This data describes a binding interaction between two proteins.

Residue-level contacts at the interface:
Residue R51 in the second protein is in contact with residue E76 in the first protein (closest heavy-atom distance 4.6 Å).
Residue E76 in the second protein interacts with residue P116 in the first protein (closest heavy-atom distance 4.0 Å).
Residue V47 in the second protein is in contact with residue E82 in the first protein (closest heavy-atom distance 2.9 Å).
Residue Y80 in the second protein contacts residue V47 in the first protein (closest heavy-atom distance 4.1 Å).
Residue Y80 in the second protein interacts with residue Y49 in the first protein (closest heavy-atom distance 2.7 Å).
Residue I108 in the second protein is in contact with residue V47 in the first protein (closest heavy-atom distance 3.3 Å).
Residue E82 in the second protein contacts residue V47 in the first protein (closest heavy-atom distance 2.9 Å).
Residue A48 in the second protein is in contact with residue A81 in the first protein (closest heavy-atom distance 4.6 Å).
Residue W78 in the second protein interacts with residue Y49 in the first protein (closest heavy-atom distance 3.9 Å).
Residue R51 in the second protein contacts residue W78 in the first protein (closest heavy-atom distance 2.8 Å).
Residue I50 in the second protein interacts with residue I50 in the first protein (closest heavy-atom distance 4.0 Å).
Residue A48 in the second protein is in contact with residue T30 in the first protein (closest heavy-atom distance 3.2 Å).
Residue Y80 in the second protein is in contact with residue A48 in the first protein (closest heavy-atom distance 3.5 Å).
Residue A48 in the second protein contacts residue L28 in the first protein (closest heavy-atom distance 4.2 Å).
Residue V47 in the second protein is in contact with residue I108 in the first protein (closest heavy-atom distance 3.3 Å).
Residue W78 in the second protein interacts with residue R51 in the first protein (closest heavy-atom distance 2.8 Å).
Residue L28 in the second protein is in contact with residue I50 in the first protein (closest heavy-atom distance 4.5 Å).
Residue I79 in the second protein interacts with residue I50 in the first protein (closest heavy-atom distance 3.8 Å).
Residue V46 in the second protein is in contact with residue Y80 in the first protein (closest heavy-atom distance 3.9 Å).
Residue A48 in the second protein interacts with residue I108 in the first protein (closest heavy-atom distance 4.2 Å).
Residue I50 in the second protein interacts with residue L28 in the first protein (closest heavy-atom distance 4.5 Å).
Residue E76 in the second protein interacts with residue Y25 in the first protein (closest heavy-atom distance 2.9 Å).
Residue T32 in the second protein is in contact with residue L106 in the first protein (closest heavy-atom distance 3.3 Å).
Residue A81 in the second protein interacts with residue A48 in the first protein (closest heavy-atom distance 4.6 Å).
Residue V47 in the second protein contacts residue T30 in the first protein (closest heavy-atom distance 3.6 Å).
Residue T30 in the second protein is in contact with residue T30 in the first protein (closest heavy-atom distance 3.4 Å).
Residue E76 in the second protein interacts with residue R51 in the first protein (closest heavy-atom distance 4.6 Å).
Residue G77 in the second protein interacts with residue R51 in the first protein (closest heavy-atom distance 3.0 Å).
Residue N52 in the second protein interacts with residue E76 in the first protein (closest heavy-atom distance 3.2 Å).
Residue G77 in the second protein interacts with residue N52 in the first protein (closest heavy-atom distance 3.7 Å).
Residue N52 in the second protein contacts residue G77 in the first protein (closest heavy-atom distance 3.7 Å).
Residue E76 in the second protein contacts residue N52 in the first protein (closest heavy-atom distance 3.2 Å).
Residue I50 in the second protein contacts residue I79 in the first protein (closest heavy-atom distance 3.8 Å).
Residue L106 in the second protein interacts with residue V47 in the first protein (closest heavy-atom distance 3.6 Å).
Residue I108 in the second protein interacts with residue A48 in the first protein (closest heavy-atom distance 4.2 Å).
Residue Y49 in the second protein is in contact with residue I79 in the first protein (closest heavy-atom distance 3.4 Å).
Residue Y49 in the second protein contacts residue L28 in the first protein (closest heavy-atom distance 4.0 Å).
Residue V47 in the second protein interacts with residue Y80 in the first protein (closest heavy-atom distance 4.1 Å).
Residue V46 in the second protein interacts with residue E82 in the first protein (closest heavy-atom distance 3.6 Å).
Residue Y49 in the second protein contacts residue W78 in the first protein (closest heavy-atom distance 3.9 Å).
Residue E82 in the second protein interacts with residue V46 in the first protein (closest heavy-atom distance 3.6 Å).
Residue P116 in the second protein interacts with residue E76 in the first protein (closest heavy-atom distance 4.0 Å).
Residue A81 in the second protein interacts with residue V47 in the first protein (closest heavy-atom distance 3.5 Å).
Residue L28 in the second protein interacts with residue A48 in the first protein (closest heavy-atom distance 4.2 Å).
Residue I79 in the second protein is in contact with residue Y49 in the first protein (closest heavy-atom distance 3.4 Å).
Residue A48 in the second protein is in contact with residue Y80 in the first protein (closest heavy-atom distance 3.5 Å).
Residue Y49 in the second protein is in contact with residue Y80 in the first protein (closest heavy-atom distance 2.7 Å).
Residue L106 in the second protein contacts residue T32 in the first protein (closest heavy-atom distance 3.3 Å).
Residue R51 in the second protein contacts residue G77 in the first protein (closest heavy-atom distance 3.0 Å).
Residue Y25 in the second protein contacts residue E76 in the first protein (closest heavy-atom distance 2.9 Å).
Residue V47 in the second protein is in contact with residue L106 in the first protein (closest heavy-atom distance 3.6 Å).
Residue T30 in the second protein contacts residue A48 in the first protein (closest heavy-atom distance 3.2 Å).
Residue K54 in the second protein interacts with residue E76 in the first protein (closest heavy-atom distance 3.9 Å).
Residue Y80 in the second protein interacts with residue V46 in the first protein (closest heavy-atom distance 3.9 Å).
Residue T30 in the second protein interacts with residue V47 in the first protein (closest heavy-atom distance 3.6 Å).
Residue E76 in the second protein interacts with residue K54 in the first protein (closest heavy-atom distance 3.9 Å).
Residue L28 in the second protein interacts with residue Y49 in the first protein (closest heavy-atom distance 4.0 Å).
Residue I50 in the second protein interacts with residue W78 in the first protein (closest heavy-atom distance 3.3 Å).
Residue W78 in the second protein interacts with residue I50 in the first protein (closest heavy-atom distance 3.3 Å).
Residue V47 in the second protein contacts residue A81 in the first protein (closest heavy-atom distance 3.5 Å).

Sequence of the second protein:
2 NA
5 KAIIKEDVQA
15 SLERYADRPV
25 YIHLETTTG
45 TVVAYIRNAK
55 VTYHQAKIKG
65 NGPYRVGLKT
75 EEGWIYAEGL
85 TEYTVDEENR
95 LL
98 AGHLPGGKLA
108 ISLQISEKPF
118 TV

Sequence of the first protein:
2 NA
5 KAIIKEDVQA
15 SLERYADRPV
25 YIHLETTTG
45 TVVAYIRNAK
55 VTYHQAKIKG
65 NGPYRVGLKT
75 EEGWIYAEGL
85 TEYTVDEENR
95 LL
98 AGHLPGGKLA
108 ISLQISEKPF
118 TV